Sequence of chain B:
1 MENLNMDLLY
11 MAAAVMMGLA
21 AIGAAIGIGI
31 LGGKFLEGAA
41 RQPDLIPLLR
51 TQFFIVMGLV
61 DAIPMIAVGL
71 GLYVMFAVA

These two protein chains interact to form a complex.

Sequence of chain A:
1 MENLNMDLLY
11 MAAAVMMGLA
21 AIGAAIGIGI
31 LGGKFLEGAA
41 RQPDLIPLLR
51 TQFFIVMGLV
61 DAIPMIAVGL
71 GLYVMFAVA

Residue-level contacts at the interface:
Residue G23 in chain B interacts with residue I22 in chain A (closest heavy-atom distance 4.7 Å).
Residue K34 in chain B is in contact with residue G33 in chain A (closest heavy-atom distance 4.3 Å).
Residue K34 in chain B interacts with residue L36 in chain A (closest heavy-atom distance 4.7 Å).
Residue A39 in chain B is in contact with residue L36 in chain A (closest heavy-atom distance 4.9 Å).
Residue K34 in chain B interacts with residue K34 in chain A (closest heavy-atom distance 4.9 Å).
Residue L19 in chain B contacts residue L19 in chain A (closest heavy-atom distance 4.1 Å).
Residue I26 in chain B is in contact with residue I26 in chain A (closest heavy-atom distance 4.6 Å).
Residue L31 in chain B is in contact with residue G33 in chain A (closest heavy-atom distance 4.6 Å).
Residue I46 in chain B contacts residue D44 in chain A (closest heavy-atom distance 4.3 Å).
Residue I22 in chain B interacts with residue I22 in chain A (closest heavy-atom distance 4.7 Å).
Residue G38 in chain B is in contact with residue A40 in chain A (closest heavy-atom distance 3.4 Å).
Residue L8 in chain B contacts residue M11 in chain A (closest heavy-atom distance 3.5 Å).
Residue L19 in chain B is in contact with residue A14 in chain A (closest heavy-atom distance 4.3 Å).
Residue D61 in chain B is in contact with residue A25 in chain A (closest heavy-atom distance 3.8 Å).
Residue Q42 in chain B is in contact with residue A40 in chain A (closest heavy-atom distance 4.5 Å).
Residue N5 in chain B interacts with residue F76 in chain A (closest heavy-atom distance 3.4 Å).
Residue G38 in chain B contacts residue L36 in chain A (closest heavy-atom distance 3.7 Å).
Residue I30 in chain B contacts residue I30 in chain A (closest heavy-atom distance 4.9 Å).
Residue R50 in chain B contacts residue T51 in chain A (closest heavy-atom distance 3.9 Å).
Residue R50 in chain B contacts residue I55 in chain A (closest heavy-atom distance 3.1 Å).
Residue M65 in chain B is in contact with residue M17 in chain A (closest heavy-atom distance 4.1 Å).
Residue G23 in chain B interacts with residue A25 in chain A (closest heavy-atom distance 3.7 Å).
Residue M16 in chain B contacts residue A13 in chain A (closest heavy-atom distance 4.9 Å).
Residue V68 in chain B interacts with residue M17 in chain A (closest heavy-atom distance 4.8 Å).
Residue M1 in chain B contacts residue E2 in chain A (closest heavy-atom distance 3.7 Å).
Residue M16 in chain B contacts residue A14 in chain A (closest heavy-atom distance 3.9 Å).
Residue F54 in chain B is in contact with residue T51 in chain A (closest heavy-atom distance 4.4 Å).
Residue E37 in chain B is in contact with residue E37 in chain A (closest heavy-atom distance 4.9 Å).
Residue L19 in chain B is in contact with residue G18 in chain A (closest heavy-atom distance 3.3 Å).
Residue M75 in chain B interacts with residue Y73 in chain A (closest heavy-atom distance 3.5 Å).
Residue R50 in chain B is in contact with residue L48 in chain A (closest heavy-atom distance 4.5 Å).
Residue L19 in chain B is in contact with residue I22 in chain A (closest heavy-atom distance 3.3 Å).
Residue L72 in chain B contacts residue Y73 in chain A (closest heavy-atom distance 3.0 Å).
Residue E2 in chain B contacts residue M6 in chain A (closest heavy-atom distance 4.8 Å).
Residue L31 in chain B is in contact with residue G32 in chain A (closest heavy-atom distance 4.7 Å).
Residue L4 in chain B is in contact with residue D7 in chain A (closest heavy-atom distance 4.0 Å).
Residue R50 in chain B interacts with residue Q52 in chain A (closest heavy-atom distance 4.3 Å).
Residue L31 in chain B interacts with residue G29 in chain A (closest heavy-atom distance 3.9 Å).
Residue L8 in chain B contacts residue M6 in chain A (closest heavy-atom distance 4.8 Å).
Residue M57 in chain B interacts with residue I55 in chain A (closest heavy-atom distance 4.5 Å).
Residue L9 in chain B is in contact with residue Y10 in chain A (closest heavy-atom distance 4.6 Å).
Residue M57 in chain B is in contact with residue L59 in chain A (closest heavy-atom distance 4.0 Å).
Residue M57 in chain B contacts residue I28 in chain A (closest heavy-atom distance 4.2 Å).
Residue L8 in chain B is in contact with residue Y10 in chain A (closest heavy-atom distance 3.2 Å).
Residue M75 in chain B is in contact with residue Y10 in chain A (closest heavy-atom distance 4.9 Å).
Residue V15 in chain B is in contact with residue A14 in chain A (closest heavy-atom distance 4.2 Å).
Residue L31 in chain B is in contact with residue I55 in chain A (closest heavy-atom distance 4.9 Å).
Residue M1 in chain B interacts with residue N3 in chain A (closest heavy-atom distance 3.1 Å).
Residue F35 in chain B interacts with residue L36 in chain A (closest heavy-atom distance 3.1 Å).
Residue L8 in chain B interacts with residue D7 in chain A (closest heavy-atom distance 3.4 Å).
Residue M1 in chain B interacts with residue M6 in chain A (closest heavy-atom distance 3.5 Å).
Residue M16 in chain B interacts with residue M17 in chain A (closest heavy-atom distance 3.6 Å).
Residue N5 in chain B contacts residue M6 in chain A (closest heavy-atom distance 3.7 Å).
Residue A12 in chain B is in contact with residue A14 in chain A (closest heavy-atom distance 4.6 Å).
Residue L31 in chain B contacts residue I28 in chain A (closest heavy-atom distance 3.7 Å).
Residue A20 in chain B is in contact with residue I22 in chain A (closest heavy-atom distance 4.7 Å).
Residue N5 in chain B is in contact with residue Y10 in chain A (closest heavy-atom distance 4.8 Å).
Residue F54 in chain B is in contact with residue I55 in chain A (closest heavy-atom distance 3.3 Å).
Residue I30 in chain B contacts residue G29 in chain A (closest heavy-atom distance 3.8 Å).
Residue L9 in chain B is in contact with residue Y73 in chain A (closest heavy-atom distance 4.5 Å).